Sequence of chain B:
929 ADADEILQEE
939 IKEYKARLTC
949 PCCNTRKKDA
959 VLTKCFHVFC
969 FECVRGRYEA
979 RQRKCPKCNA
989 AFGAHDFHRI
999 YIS

Interface contacts:
Residue E92 in chain A contacts residue R979 in chain B (closest heavy-atom distance 4.0 Å).
Residue L65 in chain A contacts residue R981 in chain B (closest heavy-atom distance 3.4 Å).
Residue N89 in chain A interacts with residue Y976 in chain B (closest heavy-atom distance 4.1 Å).
Residue E64 in chain A is in contact with residue K982 in chain B (closest heavy-atom distance 4.1 Å).
Residue R71 in chain A interacts with residue D994 in chain B (closest heavy-atom distance 3.9 Å).
Residue D90 in chain A interacts with residue R981 in chain B (closest heavy-atom distance 2.9 Å).
Residue E61 in chain A interacts with residue R981 in chain B (closest heavy-atom distance 2.8 Å).
Residue E91 in chain A is in contact with residue E977 in chain B (closest heavy-atom distance 4.5 Å).
Residue E64 in chain A interacts with residue F990 in chain B (closest heavy-atom distance 4.6 Å).
Residue R71 in chain A interacts with residue F990 in chain B (closest heavy-atom distance 5.0 Å).
Residue R71 in chain A is in contact with residue K962 in chain B (closest heavy-atom distance 3.0 Å).
Residue N68 in chain A contacts residue A992 in chain B (closest heavy-atom distance 4.8 Å).
Residue R71 in chain A is in contact with residue G991 in chain B (closest heavy-atom distance 4.6 Å).
Residue N68 in chain A contacts residue G991 in chain B (closest heavy-atom distance 3.3 Å).
Residue L65 in chain A is in contact with residue Y976 in chain B (closest heavy-atom distance 3.8 Å).
Residue Y57 in chain A interacts with residue R979 in chain B (closest heavy-atom distance 3.7 Å).
Residue E61 in chain A is in contact with residue R979 in chain B (closest heavy-atom distance 3.3 Å).
Residue L93 in chain A interacts with residue R979 in chain B (closest heavy-atom distance 4.3 Å).
Residue E92 in chain A interacts with residue E977 in chain B (closest heavy-atom distance 4.1 Å).
Residue N68 in chain A interacts with residue F990 in chain B (closest heavy-atom distance 3.7 Å).
Residue E64 in chain A interacts with residue R981 in chain B (closest heavy-atom distance 3.2 Å).
Residue D90 in chain A interacts with residue R979 in chain B (closest heavy-atom distance 2.5 Å).
Residue R71 in chain A interacts with residue A989 in chain B (closest heavy-atom distance 4.8 Å).
Residue D90 in chain A contacts residue Y976 in chain B (closest heavy-atom distance 3.7 Å).
Residue L65 in chain A is in contact with residue R979 in chain B (closest heavy-atom distance 3.8 Å).
Residue D72 in chain A interacts with residue D994 in chain B (closest heavy-atom distance 3.7 Å).
Residue D72 in chain A interacts with residue H993 in chain B (closest heavy-atom distance 2.5 Å).

Sequence of chain A:
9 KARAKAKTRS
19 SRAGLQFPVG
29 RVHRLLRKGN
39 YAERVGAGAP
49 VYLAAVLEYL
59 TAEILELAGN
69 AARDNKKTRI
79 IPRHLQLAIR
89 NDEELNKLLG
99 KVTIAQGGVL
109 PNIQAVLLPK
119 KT

This data describes a binding interaction between two proteins.